Sequence of the first protein:
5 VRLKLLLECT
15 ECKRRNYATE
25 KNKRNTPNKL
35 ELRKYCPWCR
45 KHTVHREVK

Sequence of the second protein:
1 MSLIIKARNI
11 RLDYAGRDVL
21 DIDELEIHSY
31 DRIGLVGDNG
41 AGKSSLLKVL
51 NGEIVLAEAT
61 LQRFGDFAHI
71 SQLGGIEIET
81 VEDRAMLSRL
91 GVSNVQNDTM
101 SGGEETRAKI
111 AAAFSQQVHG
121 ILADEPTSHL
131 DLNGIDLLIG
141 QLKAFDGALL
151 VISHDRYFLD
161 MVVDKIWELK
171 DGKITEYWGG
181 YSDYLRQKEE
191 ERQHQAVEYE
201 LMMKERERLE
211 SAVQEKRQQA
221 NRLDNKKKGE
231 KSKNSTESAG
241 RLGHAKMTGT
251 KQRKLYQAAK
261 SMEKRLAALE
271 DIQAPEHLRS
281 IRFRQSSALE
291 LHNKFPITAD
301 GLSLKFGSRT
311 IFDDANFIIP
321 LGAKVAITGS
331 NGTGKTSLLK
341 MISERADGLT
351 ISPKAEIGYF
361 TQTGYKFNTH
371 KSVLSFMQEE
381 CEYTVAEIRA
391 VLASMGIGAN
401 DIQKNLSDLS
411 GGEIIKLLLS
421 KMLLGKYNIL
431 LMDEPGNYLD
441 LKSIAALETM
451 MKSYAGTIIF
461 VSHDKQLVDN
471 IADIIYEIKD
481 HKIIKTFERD

This data describes a binding interaction between two proteins.

Contacts between the two chains:
Residue E58 in the second protein contacts residue V52 in the first protein (closest heavy-atom distance 4.9 Å).
Residue R11 in the second protein contacts residue K53 in the first protein (closest heavy-atom distance 2.1 Å).
Residue E58 in the second protein interacts with residue K53 in the first protein (closest heavy-atom distance 4.0 Å).
Residue G16 in the second protein interacts with residue N32 in the first protein (closest heavy-atom distance 4.5 Å).
Residue Y14 in the second protein contacts residue N32 in the first protein (closest heavy-atom distance 4.8 Å).
Residue N400 in the second protein contacts residue N29 in the first protein (closest heavy-atom distance 2.9 Å).
Residue R17 in the second protein contacts residue R28 in the first protein (closest heavy-atom distance 4.3 Å).
Residue G16 in the second protein interacts with residue R28 in the first protein (closest heavy-atom distance 3.3 Å).